Sequence of the first protein:
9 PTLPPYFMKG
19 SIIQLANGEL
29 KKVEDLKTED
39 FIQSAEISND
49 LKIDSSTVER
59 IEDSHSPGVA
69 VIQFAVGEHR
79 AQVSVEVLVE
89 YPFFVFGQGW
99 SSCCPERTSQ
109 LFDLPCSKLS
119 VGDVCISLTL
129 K

Interface contacts:
Residue V74 in the first protein is in contact with residue L24 in the second protein (closest heavy-atom distance 3.3 Å).
Residue I21 in the first protein contacts residue L20 in the second protein (closest heavy-atom distance 3.8 Å).
Residue S42 in the first protein contacts residue W17 in the second protein (closest heavy-atom distance 3.0 Å).
Residue F39 in the first protein interacts with residue W17 in the second protein (closest heavy-atom distance 3.8 Å).
Residue Y89 in the first protein contacts residue P22 in the second protein (closest heavy-atom distance 3.9 Å).
Residue I21 in the first protein contacts residue F15 in the second protein (closest heavy-atom distance 3.0 Å).
Residue Q22 in the first protein is in contact with residue P16 in the second protein (closest heavy-atom distance 3.8 Å).
Residue L126 in the first protein interacts with residue W17 in the second protein (closest heavy-atom distance 4.3 Å).
Residue L49 in the first protein is in contact with residue F23 in the second protein (closest heavy-atom distance 4.2 Å).
Residue Y89 in the first protein is in contact with residue V21 in the second protein (closest heavy-atom distance 4.3 Å).
Residue Y89 in the first protein interacts with residue L20 in the second protein (closest heavy-atom distance 3.9 Å).
Residue Q22 in the first protein contacts residue V14 in the second protein (closest heavy-atom distance 3.6 Å).
Residue L126 in the first protein is in contact with residue P22 in the second protein (closest heavy-atom distance 2.8 Å).
Residue F91 in the first protein interacts with residue P22 in the second protein (closest heavy-atom distance 4.6 Å).
Residue I21 in the first protein contacts residue W17 in the second protein (closest heavy-atom distance 3.3 Å).
Residue P90 in the first protein interacts with residue L20 in the second protein (closest heavy-atom distance 5.0 Å).
Residue L49 in the first protein interacts with residue W17 in the second protein (closest heavy-atom distance 4.2 Å).
Residue Q22 in the first protein contacts residue W17 in the second protein (closest heavy-atom distance 2.9 Å).
Residue A24 in the first protein contacts residue W17 in the second protein (closest heavy-atom distance 4.2 Å).
Residue L126 in the first protein interacts with residue F23 in the second protein (closest heavy-atom distance 3.5 Å).
Residue A43 in the first protein is in contact with residue W17 in the second protein (closest heavy-atom distance 3.7 Å).
Residue S125 in the first protein contacts residue L24 in the second protein (closest heavy-atom distance 3.8 Å).
Residue I21 in the first protein interacts with residue V14 in the second protein (closest heavy-atom distance 4.9 Å).
Residue Y14 in the first protein contacts residue L20 in the second protein (closest heavy-atom distance 3.1 Å).
Residue V31 in the first protein contacts residue L20 in the second protein (closest heavy-atom distance 4.7 Å).
Residue L34 in the first protein is in contact with residue L20 in the second protein (closest heavy-atom distance 3.7 Å).
Residue D52 in the first protein is in contact with residue L24 in the second protein (closest heavy-atom distance 3.6 Å).
Residue L126 in the first protein contacts residue V21 in the second protein (closest heavy-atom distance 3.6 Å).
Residue I21 in the first protein is in contact with residue P16 in the second protein (closest heavy-atom distance 4.1 Å).
Residue I20 in the first protein is in contact with residue V14 in the second protein (closest heavy-atom distance 3.7 Å).
Residue F15 in the first protein contacts residue L20 in the second protein (closest heavy-atom distance 3.8 Å).
Residue W98 in the first protein interacts with residue L20 in the second protein (closest heavy-atom distance 3.9 Å).
Residue I124 in the first protein contacts residue P22 in the second protein (closest heavy-atom distance 3.6 Å).
Residue S125 in the first protein is in contact with residue P22 in the second protein (closest heavy-atom distance 3.2 Å).
Residue I20 in the first protein is in contact with residue V12 in the second protein (closest heavy-atom distance 4.0 Å).
Residue I20 in the first protein contacts residue A13 in the second protein (closest heavy-atom distance 4.5 Å).
Residue S125 in the first protein is in contact with residue V21 in the second protein (closest heavy-atom distance 3.1 Å).
Residue S46 in the first protein interacts with residue W17 in the second protein (closest heavy-atom distance 4.4 Å).
Residue I124 in the first protein contacts residue V21 in the second protein (closest heavy-atom distance 3.1 Å).
Residue I20 in the first protein contacts residue F15 in the second protein (closest heavy-atom distance 2.9 Å).
Residue T127 in the first protein contacts residue F23 in the second protein (closest heavy-atom distance 3.3 Å).
Residue T127 in the first protein interacts with residue L24 in the second protein (closest heavy-atom distance 3.1 Å).
Residue L49 in the first protein contacts residue H18 in the second protein (closest heavy-atom distance 3.7 Å).
Residue L126 in the first protein is in contact with residue L24 in the second protein (closest heavy-atom distance 2.9 Å).
Residue L128 in the first protein interacts with residue F23 in the second protein (closest heavy-atom distance 3.7 Å).
Residue S54 in the first protein interacts with residue L24 in the second protein (closest heavy-atom distance 4.2 Å).
Residue F39 in the first protein is in contact with residue V21 in the second protein (closest heavy-atom distance 4.1 Å).
Residue Q22 in the first protein contacts residue F15 in the second protein (closest heavy-atom distance 2.5 Å).
Residue P13 in the first protein is in contact with residue F15 in the second protein (closest heavy-atom distance 4.0 Å).
Residue Y14 in the first protein contacts residue S19 in the second protein (closest heavy-atom distance 3.5 Å).
Residue L23 in the first protein contacts residue W17 in the second protein (closest heavy-atom distance 3.8 Å).
Residue S19 in the first protein interacts with residue F15 in the second protein (closest heavy-atom distance 4.5 Å).
Residue L126 in the first protein interacts with residue H18 in the second protein (closest heavy-atom distance 3.2 Å).
Residue F92 in the first protein is in contact with residue V21 in the second protein (closest heavy-atom distance 4.8 Å).
Residue Y14 in the first protein interacts with residue F15 in the second protein (closest heavy-atom distance 3.5 Å).
Residue L28 in the first protein contacts residue V14 in the second protein (closest heavy-atom distance 3.7 Å).

The following describes two proteins that form a bound complex.

Sequence of the second protein:
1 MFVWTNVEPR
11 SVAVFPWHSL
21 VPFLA